Sequence of chain A:
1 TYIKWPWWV

This data describes a binding interaction between two proteins.

Sequence of chain B:
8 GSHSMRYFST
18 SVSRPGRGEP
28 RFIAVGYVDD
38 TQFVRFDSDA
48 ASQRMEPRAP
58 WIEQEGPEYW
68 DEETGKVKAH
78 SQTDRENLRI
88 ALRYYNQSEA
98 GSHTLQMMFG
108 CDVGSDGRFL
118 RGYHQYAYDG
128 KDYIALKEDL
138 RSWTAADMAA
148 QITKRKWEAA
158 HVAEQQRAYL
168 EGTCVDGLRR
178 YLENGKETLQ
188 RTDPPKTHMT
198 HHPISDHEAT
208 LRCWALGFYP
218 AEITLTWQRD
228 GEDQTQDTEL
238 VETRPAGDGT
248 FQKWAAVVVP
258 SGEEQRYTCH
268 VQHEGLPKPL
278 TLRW

Interface contacts:
Residue K73 in chain B is in contact with residue Y2 in chain A (closest heavy-atom distance 2.8 Å).
Residue W154 in chain B interacts with residue V9 in chain A (closest heavy-atom distance 4.1 Å).
Residue W154 in chain B is in contact with residue W8 in chain A (closest heavy-atom distance 2.9 Å).
Residue M52 in chain B interacts with residue Y2 in chain A (closest heavy-atom distance 3.8 Å).
Residue N84 in chain B is in contact with residue V9 in chain A (closest heavy-atom distance 2.8 Å).
Residue G174 in chain B contacts residue T1 in chain A (closest heavy-atom distance 3.9 Å).
Residue T170 in chain B interacts with residue Y2 in chain A (closest heavy-atom distance 4.8 Å).
Residue Y178 in chain B interacts with residue T1 in chain A (closest heavy-atom distance 2.9 Å).
Residue A31 in chain B contacts residue Y2 in chain A (closest heavy-atom distance 3.7 Å).
Residue M12 in chain B contacts residue T1 in chain A (closest heavy-atom distance 3.8 Å).
Residue T80 in chain B interacts with residue P6 in chain A (closest heavy-atom distance 3.4 Å).
Residue T150 in chain B contacts residue W8 in chain A (closest heavy-atom distance 4.9 Å).
Residue H77 in chain B is in contact with residue I3 in chain A (closest heavy-atom distance 4.7 Å).
Residue F29 in chain B interacts with residue Y2 in chain A (closest heavy-atom distance 3.8 Å).
Residue Y166 in chain B is in contact with residue T1 in chain A (closest heavy-atom distance 2.7 Å).
Residue Q162 in chain B is in contact with residue W5 in chain A (closest heavy-atom distance 3.8 Å).
Residue K73 in chain B interacts with residue T1 in chain A (closest heavy-atom distance 3.9 Å).
Residue H77 in chain B contacts residue Y2 in chain A (closest heavy-atom distance 2.6 Å).
Residue S16 in chain B interacts with residue Y2 in chain A (closest heavy-atom distance 4.1 Å).
Residue Y91 in chain B contacts residue V9 in chain A (closest heavy-atom distance 2.6 Å).
Residue F106 in chain B is in contact with residue T1 in chain A (closest heavy-atom distance 4.5 Å).
Residue I87 in chain B interacts with residue W8 in chain A (closest heavy-atom distance 4.0 Å).
Residue V74 in chain B is in contact with residue Y2 in chain A (closest heavy-atom distance 3.8 Å).
Residue Q163 in chain B contacts residue I3 in chain A (closest heavy-atom distance 4.0 Å).
Residue Y123 in chain B contacts residue W7 in chain A (closest heavy-atom distance 4.6 Å).
Residue E70 in chain B interacts with residue T1 in chain A (closest heavy-atom distance 3.7 Å).
Residue T170 in chain B contacts residue T1 in chain A (closest heavy-atom distance 3.2 Å).
Residue A76 in chain B contacts residue P6 in chain A (closest heavy-atom distance 4.0 Å).
Residue H121 in chain B interacts with residue I3 in chain A (closest heavy-atom distance 4.5 Å).
Residue Q163 in chain B contacts residue W5 in chain A (closest heavy-atom distance 3.6 Å).
Residue H77 in chain B is in contact with residue P6 in chain A (closest heavy-atom distance 4.1 Å).
Residue Y66 in chain B interacts with residue T1 in chain A (closest heavy-atom distance 4.4 Å).
Residue C171 in chain B interacts with residue T1 in chain A (closest heavy-atom distance 4.4 Å).
Residue N84 in chain B is in contact with residue W8 in chain A (closest heavy-atom distance 3.2 Å).
Residue T150 in chain B is in contact with residue V9 in chain A (closest heavy-atom distance 2.6 Å).
Residue T80 in chain B interacts with residue W8 in chain A (closest heavy-atom distance 4.1 Å).
Residue W154 in chain B interacts with residue W7 in chain A (closest heavy-atom distance 3.5 Å).
Residue K73 in chain B contacts residue I3 in chain A (closest heavy-atom distance 3.4 Å).
Residue K153 in chain B interacts with residue W8 in chain A (closest heavy-atom distance 3.9 Å).
Residue T80 in chain B is in contact with residue W7 in chain A (closest heavy-atom distance 3.4 Å).
Residue I87 in chain B contacts residue V9 in chain A (closest heavy-atom distance 3.7 Å).
Residue Y166 in chain B interacts with residue K4 in chain A (closest heavy-atom distance 4.3 Å).
Residue N84 in chain B contacts residue W7 in chain A (closest heavy-atom distance 3.4 Å).
Residue F106 in chain B is in contact with residue I3 in chain A (closest heavy-atom distance 3.5 Å).
Residue M104 in chain B is in contact with residue I3 in chain A (closest heavy-atom distance 3.7 Å).
Residue T170 in chain B is in contact with residue K4 in chain A (closest heavy-atom distance 4.0 Å).
Residue K153 in chain B is in contact with residue V9 in chain A (closest heavy-atom distance 3.4 Å).
Residue A157 in chain B interacts with residue W7 in chain A (closest heavy-atom distance 3.7 Å).
Residue Y130 in chain B interacts with residue V9 in chain A (closest heavy-atom distance 4.2 Å).
Residue E83 in chain B interacts with residue W8 in chain A (closest heavy-atom distance 3.9 Å).
Residue Y166 in chain B interacts with residue I3 in chain A (closest heavy-atom distance 3.5 Å).
Residue V159 in chain B contacts residue W7 in chain A (closest heavy-atom distance 3.5 Å).
Residue E70 in chain B interacts with residue Y2 in chain A (closest heavy-atom distance 2.9 Å).
Residue I149 in chain B is in contact with residue V9 in chain A (closest heavy-atom distance 4.8 Å).
Residue Y14 in chain B interacts with residue T1 in chain A (closest heavy-atom distance 2.9 Å).
Residue Y166 in chain B is in contact with residue Y2 in chain A (closest heavy-atom distance 3.6 Å).
Residue F106 in chain B interacts with residue Y2 in chain A (closest heavy-atom distance 3.8 Å).
Residue A88 in chain B is in contact with residue V9 in chain A (closest heavy-atom distance 4.6 Å).
Residue K73 in chain B interacts with residue K4 in chain A (closest heavy-atom distance 2.9 Å).
Residue Y14 in chain B is in contact with residue Y2 in chain A (closest heavy-atom distance 3.5 Å).